Sequence of chain B:
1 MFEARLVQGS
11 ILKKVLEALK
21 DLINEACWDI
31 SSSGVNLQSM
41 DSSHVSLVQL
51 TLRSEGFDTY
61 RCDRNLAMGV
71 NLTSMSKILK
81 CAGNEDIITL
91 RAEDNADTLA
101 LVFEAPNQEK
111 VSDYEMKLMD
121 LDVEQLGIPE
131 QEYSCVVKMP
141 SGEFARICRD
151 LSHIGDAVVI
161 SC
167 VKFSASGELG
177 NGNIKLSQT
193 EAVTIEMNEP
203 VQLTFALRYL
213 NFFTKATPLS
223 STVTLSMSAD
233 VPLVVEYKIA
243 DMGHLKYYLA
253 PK

Contacts between the two chains:
Residue S43 in chain B interacts with residue T11 in chain A (closest heavy-atom distance 4.3 Å).
Residue D232 in chain B interacts with residue F15 in chain A (closest heavy-atom distance 3.5 Å).
Residue L251 in chain B contacts residue M9 in chain A (closest heavy-atom distance 4.5 Å).
Residue G127 in chain B interacts with residue F16 in chain A (closest heavy-atom distance 3.7 Å).
Residue P253 in chain B is in contact with residue F15 in chain A (closest heavy-atom distance 3.6 Å).
Residue G127 in chain B is in contact with residue K17 in chain A (closest heavy-atom distance 2.5 Å).
Residue M40 in chain B contacts residue T11 in chain A (closest heavy-atom distance 4.9 Å).
Residue E124 in chain B interacts with residue E13 in chain A (closest heavy-atom distance 3.1 Å).
Residue L126 in chain B interacts with residue K17 in chain A (closest heavy-atom distance 3.6 Å).
Residue H44 in chain B is in contact with residue T11 in chain A (closest heavy-atom distance 3.4 Å).
Residue Y211 in chain B is in contact with residue M9 in chain A (closest heavy-atom distance 4.9 Å).
Residue F207 in chain B contacts residue M9 in chain A (closest heavy-atom distance 4.9 Å).
Residue H44 in chain B is in contact with residue E13 in chain A (closest heavy-atom distance 3.4 Å).
Residue V45 in chain B contacts residue Q10 in chain A (closest heavy-atom distance 4.8 Å).
Residue P253 in chain B interacts with residue Q10 in chain A (closest heavy-atom distance 4.2 Å).
Residue S46 in chain B is in contact with residue L12 in chain A (closest heavy-atom distance 3.5 Å).
Residue A252 in chain B interacts with residue Q10 in chain A (closest heavy-atom distance 3.4 Å).
Residue A252 in chain B is in contact with residue M9 in chain A (closest heavy-atom distance 3.1 Å).
Residue V45 in chain B is in contact with residue M9 in chain A (closest heavy-atom distance 3.8 Å).
Residue A252 in chain B interacts with residue F15 in chain A (closest heavy-atom distance 3.6 Å).
Residue M40 in chain B interacts with residue E13 in chain A (closest heavy-atom distance 4.6 Å).
Residue G127 in chain B is in contact with residue P18 in chain A (closest heavy-atom distance 4.5 Å).
Residue M40 in chain B contacts residue L12 in chain A (closest heavy-atom distance 3.3 Å).
Residue L126 in chain B is in contact with residue F16 in chain A (closest heavy-atom distance 3.7 Å).
Residue A252 in chain B is in contact with residue L12 in chain A (closest heavy-atom distance 3.7 Å).
Residue P234 in chain B is in contact with residue F16 in chain A (closest heavy-atom distance 4.0 Å).
Residue Y250 in chain B interacts with residue L12 in chain A (closest heavy-atom distance 3.6 Å).
Residue K254 in chain B interacts with residue M9 in chain A (closest heavy-atom distance 3.8 Å).
Residue H44 in chain B is in contact with residue L12 in chain A (closest heavy-atom distance 3.0 Å).
Residue L126 in chain B interacts with residue L12 in chain A (closest heavy-atom distance 3.7 Å).
Residue H44 in chain B interacts with residue Q10 in chain A (closest heavy-atom distance 5.0 Å).
Residue V45 in chain B contacts residue T11 in chain A (closest heavy-atom distance 4.7 Å).
Residue V233 in chain B contacts residue F15 in chain A (closest heavy-atom distance 3.8 Å).
Residue I128 in chain B interacts with residue K17 in chain A (closest heavy-atom distance 4.9 Å).
Residue A252 in chain B interacts with residue T11 in chain A (closest heavy-atom distance 4.8 Å).
Residue P129 in chain B interacts with residue F16 in chain A (closest heavy-atom distance 4.2 Å).
Residue L47 in chain B contacts residue F16 in chain A (closest heavy-atom distance 5.0 Å).
Residue L126 in chain B interacts with residue E13 in chain A (closest heavy-atom distance 3.7 Å).
Residue V45 in chain B is in contact with residue L12 in chain A (closest heavy-atom distance 3.8 Å).
Residue L251 in chain B contacts residue L12 in chain A (closest heavy-atom distance 4.2 Å).
Residue Q125 in chain B interacts with residue P18 in chain A (closest heavy-atom distance 4.5 Å).
Residue A208 in chain B interacts with residue M9 in chain A (closest heavy-atom distance 3.8 Å).
Residue L126 in chain B is in contact with residue P18 in chain A (closest heavy-atom distance 4.8 Å).
Residue P253 in chain B is in contact with residue M9 in chain A (closest heavy-atom distance 4.0 Å).
Residue P234 in chain B interacts with residue F15 in chain A (closest heavy-atom distance 2.9 Å).
Residue P234 in chain B interacts with residue L12 in chain A (closest heavy-atom distance 3.7 Å).
Residue Y250 in chain B interacts with residue F16 in chain A (closest heavy-atom distance 4.4 Å).
Residue I128 in chain B is in contact with residue F16 in chain A (closest heavy-atom distance 2.6 Å).
Residue L47 in chain B interacts with residue L12 in chain A (closest heavy-atom distance 3.4 Å).

Sequence of chain A:
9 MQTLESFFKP

The following describes two proteins that form a bound complex.